Sequence of protein 2:
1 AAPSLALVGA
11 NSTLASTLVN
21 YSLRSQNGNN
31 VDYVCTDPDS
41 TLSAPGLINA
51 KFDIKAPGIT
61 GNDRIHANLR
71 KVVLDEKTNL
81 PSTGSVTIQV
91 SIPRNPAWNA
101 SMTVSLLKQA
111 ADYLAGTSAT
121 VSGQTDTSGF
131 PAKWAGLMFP

Sequence of protein 1:
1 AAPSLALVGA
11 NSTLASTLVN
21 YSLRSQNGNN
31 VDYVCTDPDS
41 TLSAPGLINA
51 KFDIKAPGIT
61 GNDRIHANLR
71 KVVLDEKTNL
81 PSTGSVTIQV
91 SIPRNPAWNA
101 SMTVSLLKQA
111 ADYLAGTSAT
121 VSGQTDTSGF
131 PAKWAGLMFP

Interface contacts:
Residue L7 in protein 2 contacts residue D112 in protein 1 (closest heavy-atom distance 3.4 Å).
Residue S101 in protein 2 interacts with residue N11 in protein 1 (closest heavy-atom distance 3.4 Å).
Residue A100 in protein 2 contacts residue A135 in protein 1 (closest heavy-atom distance 3.5 Å).
Residue Q89 in protein 2 is in contact with residue T87 in protein 1 (closest heavy-atom distance 2.9 Å).
Residue P140 in protein 2 contacts residue A2 in protein 1 (closest heavy-atom distance 3.0 Å).
Residue G9 in protein 2 is in contact with residue S105 in protein 1 (closest heavy-atom distance 3.4 Å).
Residue Q89 in protein 2 is in contact with residue V86 in protein 1 (closest heavy-atom distance 3.5 Å).
Residue W134 in protein 2 interacts with residue I65 in protein 1 (closest heavy-atom distance 3.4 Å).
Residue V104 in protein 2 is in contact with residue P131 in protein 1 (closest heavy-atom distance 3.4 Å).
Residue S91 in protein 2 interacts with residue G84 in protein 1 (closest heavy-atom distance 3.4 Å).
Residue V8 in protein 2 contacts residue Q109 in protein 1 (closest heavy-atom distance 3.2 Å).
Residue G123 in protein 2 contacts residue A6 in protein 1 (closest heavy-atom distance 3.4 Å).
Residue S91 in protein 2 contacts residue S85 in protein 1 (closest heavy-atom distance 2.9 Å).
Residue D112 in protein 2 contacts residue V8 in protein 1 (closest heavy-atom distance 3.1 Å).
Residue F52 in protein 2 is in contact with residue L137 in protein 1 (closest heavy-atom distance 3.4 Å).
Residue A111 in protein 2 interacts with residue T117 in protein 1 (closest heavy-atom distance 3.5 Å).
Residue A10 in protein 2 contacts residue S105 in protein 1 (closest heavy-atom distance 3.0 Å).
Residue S85 in protein 2 contacts residue V90 in protein 1 (closest heavy-atom distance 3.5 Å).
Residue V121 in protein 2 is in contact with residue S16 in protein 1 (closest heavy-atom distance 3.5 Å).
Residue T125 in protein 2 is in contact with residue A6 in protein 1 (closest heavy-atom distance 3.1 Å).
Residue A2 in protein 2 is in contact with residue P140 in protein 1 (closest heavy-atom distance 3.0 Å).
Residue Y113 in protein 2 is in contact with residue L5 in protein 1 (closest heavy-atom distance 3.5 Å).
Residue K108 in protein 2 contacts residue A115 in protein 1 (closest heavy-atom distance 2.5 Å).
Residue T117 in protein 2 interacts with residue T117 in protein 1 (closest heavy-atom distance 2.5 Å).
Residue V86 in protein 2 contacts residue Q89 in protein 1 (closest heavy-atom distance 3.5 Å).
Residue N11 in protein 2 is in contact with residue S101 in protein 1 (closest heavy-atom distance 3.2 Å).
Residue L137 in protein 2 is in contact with residue I54 in protein 1 (closest heavy-atom distance 3.5 Å).
Residue V19 in protein 2 interacts with residue Q109 in protein 1 (closest heavy-atom distance 3.1 Å).
Residue T117 in protein 2 contacts residue K108 in protein 1 (closest heavy-atom distance 3.3 Å).
Residue V73 in protein 2 interacts with residue A97 in protein 1 (closest heavy-atom distance 3.2 Å).
Residue Q109 in protein 2 interacts with residue V8 in protein 1 (closest heavy-atom distance 3.3 Å).
Residue Q109 in protein 2 interacts with residue Y21 in protein 1 (closest heavy-atom distance 2.8 Å).
Residue K108 in protein 2 contacts residue V8 in protein 1 (closest heavy-atom distance 3.4 Å).
Residue F52 in protein 2 interacts with residue F139 in protein 1 (closest heavy-atom distance 3.1 Å).
Residue Q124 in protein 2 interacts with residue V8 in protein 1 (closest heavy-atom distance 3.4 Å).
Residue S105 in protein 2 interacts with residue A10 in protein 1 (closest heavy-atom distance 3.1 Å).
Residue G116 in protein 2 interacts with residue K108 in protein 1 (closest heavy-atom distance 3.3 Å).
Residue N95 in protein 2 contacts residue D75 in protein 1 (closest heavy-atom distance 3.5 Å).
Residue T117 in protein 2 interacts with residue A111 in protein 1 (closest heavy-atom distance 3.4 Å).
Residue K108 in protein 2 is in contact with residue T117 in protein 1 (closest heavy-atom distance 3.4 Å).
Residue A110 in protein 2 is in contact with residue L69 in protein 1 (closest heavy-atom distance 3.5 Å).
Residue L137 in protein 2 interacts with residue F52 in protein 1 (closest heavy-atom distance 3.4 Å).
Residue V8 in protein 2 is in contact with residue K108 in protein 1 (closest heavy-atom distance 3.3 Å).
Residue Q109 in protein 2 contacts residue V19 in protein 1 (closest heavy-atom distance 3.2 Å).
Residue F139 in protein 2 interacts with residue V31 in protein 1 (closest heavy-atom distance 3.5 Å).
Residue Y21 in protein 2 interacts with residue Q109 in protein 1 (closest heavy-atom distance 2.8 Å).
Residue T87 in protein 2 is in contact with residue Q89 in protein 1 (closest heavy-atom distance 2.9 Å).
Residue S122 in protein 2 contacts residue L18 in protein 1 (closest heavy-atom distance 3.3 Å).
Residue G84 in protein 2 is in contact with residue S91 in protein 1 (closest heavy-atom distance 3.3 Å).
Residue D75 in protein 2 is in contact with residue N95 in protein 1 (closest heavy-atom distance 3.4 Å).
Residue S85 in protein 2 contacts residue S91 in protein 1 (closest heavy-atom distance 2.8 Å).
Residue L107 in protein 2 is in contact with residue L114 in protein 1 (closest heavy-atom distance 3.3 Å).
Residue K108 in protein 2 contacts residue G116 in protein 1 (closest heavy-atom distance 3.3 Å).
Residue L114 in protein 2 contacts residue L107 in protein 1 (closest heavy-atom distance 3.3 Å).
Residue F139 in protein 2 contacts residue F52 in protein 1 (closest heavy-atom distance 3.4 Å).
Residue T87 in protein 2 is in contact with residue I88 in protein 1 (closest heavy-atom distance 3.4 Å).
Residue I88 in protein 2 contacts residue T87 in protein 1 (closest heavy-atom distance 3.4 Å).
Residue A97 in protein 2 interacts with residue V73 in protein 1 (closest heavy-atom distance 3.3 Å).
Residue A6 in protein 2 contacts residue T125 in protein 1 (closest heavy-atom distance 3.3 Å).
Residue A115 in protein 2 interacts with residue K108 in protein 1 (closest heavy-atom distance 2.6 Å).

These two protein chains interact to form a complex.